Contacts between the two chains:
Residue H27 in the second protein contacts residue T54 in the first protein (closest heavy-atom distance 4.1 Å).
Residue V15 in the second protein is in contact with residue P51 in the first protein (closest heavy-atom distance 3.3 Å).
Residue D11 in the second protein contacts residue I52 in the first protein (closest heavy-atom distance 2.9 Å).
Residue K10 in the second protein is in contact with residue P51 in the first protein (closest heavy-atom distance 3.9 Å).
Residue D11 in the second protein interacts with residue P51 in the first protein (closest heavy-atom distance 3.5 Å).
Residue S14 in the second protein is in contact with residue P51 in the first protein (closest heavy-atom distance 3.5 Å).
Residue W29 in the second protein interacts with residue P44 in the first protein (closest heavy-atom distance 3.6 Å).
Residue E31 in the second protein is in contact with residue K48 in the first protein (closest heavy-atom distance 3.2 Å).
Residue V15 in the second protein interacts with residue P46 in the first protein (closest heavy-atom distance 4.3 Å).
Residue V15 in the second protein contacts residue L50 in the first protein (closest heavy-atom distance 3.9 Å).
Residue V15 in the second protein contacts residue K48 in the first protein (closest heavy-atom distance 3.9 Å).
Residue H27 in the second protein contacts residue S61 in the first protein (closest heavy-atom distance 3.7 Å).
Residue G25 in the second protein contacts residue V41 in the first protein (closest heavy-atom distance 3.8 Å).
Residue Y16 in the second protein is in contact with residue P51 in the first protein (closest heavy-atom distance 4.2 Å).
Residue L54 in the second protein interacts with residue K33 in the first protein (closest heavy-atom distance 4.0 Å).
Residue G13 in the second protein is in contact with residue D49 in the first protein (closest heavy-atom distance 4.0 Å).
Residue T50 in the second protein is in contact with residue V23 in the first protein (closest heavy-atom distance 4.1 Å).
Residue H27 in the second protein interacts with residue S57 in the first protein (closest heavy-atom distance 2.7 Å).
Residue D11 in the second protein interacts with residue L50 in the first protein (closest heavy-atom distance 4.5 Å).
Residue G25 in the second protein is in contact with residue T42 in the first protein (closest heavy-atom distance 2.8 Å).
Residue H27 in the second protein contacts residue P44 in the first protein (closest heavy-atom distance 3.9 Å).
Residue W29 in the second protein is in contact with residue P46 in the first protein (closest heavy-atom distance 3.4 Å).
Residue L51 in the second protein is in contact with residue L40 in the first protein (closest heavy-atom distance 3.8 Å).
Residue S28 in the second protein interacts with residue P44 in the first protein (closest heavy-atom distance 3.5 Å).
Residue E73 in the second protein contacts residue K60 in the first protein (closest heavy-atom distance 4.4 Å).
Residue H9 in the second protein contacts residue P51 in the first protein (closest heavy-atom distance 3.4 Å).
Residue H47 in the second protein is in contact with residue H31 in the first protein (closest heavy-atom distance 3.4 Å).
Residue S14 in the second protein interacts with residue L50 in the first protein (closest heavy-atom distance 3.8 Å).
Residue T50 in the second protein interacts with residue H31 in the first protein (closest heavy-atom distance 3.7 Å).
Residue G17 in the second protein is in contact with residue P51 in the first protein (closest heavy-atom distance 3.3 Å).
Residue L54 in the second protein is in contact with residue V23 in the first protein (closest heavy-atom distance 4.5 Å).
Residue W29 in the second protein interacts with residue L50 in the first protein (closest heavy-atom distance 4.1 Å).
Residue W29 in the second protein contacts residue S28 in the first protein (closest heavy-atom distance 3.0 Å).
Residue S14 in the second protein contacts residue D49 in the first protein (closest heavy-atom distance 3.4 Å).
Residue V26 in the second protein contacts residue T42 in the first protein (closest heavy-atom distance 4.2 Å).
Residue G17 in the second protein interacts with residue T54 in the first protein (closest heavy-atom distance 3.3 Å).
Residue V18 in the second protein interacts with residue T54 in the first protein (closest heavy-atom distance 3.9 Å).
Residue H27 in the second protein interacts with residue I58 in the first protein (closest heavy-atom distance 3.5 Å).
Residue T50 in the second protein is in contact with residue R24 in the first protein (closest heavy-atom distance 3.6 Å).
Residue L54 in the second protein contacts residue R24 in the first protein (closest heavy-atom distance 4.4 Å).
Residue E42 in the second protein interacts with residue T26 in the first protein (closest heavy-atom distance 3.9 Å).
Residue H9 in the second protein interacts with residue T54 in the first protein (closest heavy-atom distance 3.8 Å).
Residue H47 in the second protein contacts residue T42 in the first protein (closest heavy-atom distance 2.7 Å).
Residue G25 in the second protein interacts with residue L40 in the first protein (closest heavy-atom distance 3.7 Å).
Residue G46 in the second protein contacts residue H31 in the first protein (closest heavy-atom distance 3.6 Å).
Residue H47 in the second protein is in contact with residue L40 in the first protein (closest heavy-atom distance 3.3 Å).
Residue P24 in the second protein contacts residue L40 in the first protein (closest heavy-atom distance 3.9 Å).
Residue E56 in the second protein contacts residue K33 in the first protein (closest heavy-atom distance 3.7 Å).
Residue H27 in the second protein interacts with residue T42 in the first protein (closest heavy-atom distance 3.2 Å).
Residue T19 in the second protein is in contact with residue T54 in the first protein (closest heavy-atom distance 3.9 Å).
Residue A43 in the second protein contacts residue H31 in the first protein (closest heavy-atom distance 4.0 Å).
Residue E53 in the second protein is in contact with residue R24 in the first protein (closest heavy-atom distance 3.1 Å).
Residue A43 in the second protein contacts residue A29 in the first protein (closest heavy-atom distance 4.1 Å).
Residue G46 in the second protein is in contact with residue T26 in the first protein (closest heavy-atom distance 3.5 Å).
Residue A43 in the second protein interacts with residue T42 in the first protein (closest heavy-atom distance 4.4 Å).
Residue T19 in the second protein interacts with residue S57 in the first protein (closest heavy-atom distance 3.3 Å).
Residue H9 in the second protein is in contact with residue G53 in the first protein (closest heavy-atom distance 3.8 Å).
Residue T50 in the second protein interacts with residue L40 in the first protein (closest heavy-atom distance 3.6 Å).
Residue G25 in the second protein interacts with residue S61 in the first protein (closest heavy-atom distance 3.7 Å).
Residue V15 in the second protein contacts residue D49 in the first protein (closest heavy-atom distance 3.0 Å).

Sequence of the second protein:
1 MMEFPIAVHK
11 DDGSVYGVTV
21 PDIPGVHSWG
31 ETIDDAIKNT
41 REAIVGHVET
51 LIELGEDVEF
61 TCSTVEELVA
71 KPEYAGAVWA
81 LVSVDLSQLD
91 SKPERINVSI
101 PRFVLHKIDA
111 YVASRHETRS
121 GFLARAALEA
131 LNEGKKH

Sequence of the first protein:
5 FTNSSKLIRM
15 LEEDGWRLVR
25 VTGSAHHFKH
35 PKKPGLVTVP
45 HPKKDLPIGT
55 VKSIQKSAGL

The following describes two proteins that form a bound complex.